Interface contacts:
Residue F13 in protein 1 contacts residue V78 in protein 2 (closest heavy-atom distance 4.1 Å).
Residue Q18 in protein 1 contacts residue M28 in protein 2 (closest heavy-atom distance 4.3 Å).
Residue F13 in protein 1 contacts residue R71 in protein 2 (closest heavy-atom distance 3.7 Å).
Residue D10 in protein 1 is in contact with residue A24 in protein 2 (closest heavy-atom distance 4.5 Å).
Residue D10 in protein 1 contacts residue S25 in protein 2 (closest heavy-atom distance 3.5 Å).
Residue D10 in protein 1 interacts with residue M28 in protein 2 (closest heavy-atom distance 4.0 Å).
Residue A12 in protein 1 interacts with residue L29 in protein 2 (closest heavy-atom distance 3.3 Å).
Residue F13 in protein 1 interacts with residue T77 in protein 2 (closest heavy-atom distance 3.6 Å).
Residue W8 in protein 1 is in contact with residue M28 in protein 2 (closest heavy-atom distance 3.7 Å).
Residue F13 in protein 1 contacts residue L29 in protein 2 (closest heavy-atom distance 3.6 Å).
Residue E9 in protein 1 contacts residue M28 in protein 2 (closest heavy-atom distance 3.2 Å).
Residue L14 in protein 1 interacts with residue M28 in protein 2 (closest heavy-atom distance 3.5 Å).
Residue F13 in protein 1 is in contact with residue F32 in protein 2 (closest heavy-atom distance 3.5 Å).
Residue G11 in protein 1 interacts with residue S25 in protein 2 (closest heavy-atom distance 4.8 Å).
Residue G11 in protein 1 interacts with residue L29 in protein 2 (closest heavy-atom distance 4.8 Å).
Residue G11 in protein 1 contacts residue I27 in protein 2 (closest heavy-atom distance 4.3 Å).
Residue S141 in protein 1 contacts residue T103 in protein 2 (closest heavy-atom distance 4.3 Å).
Residue D10 in protein 1 interacts with residue G26 in protein 2 (closest heavy-atom distance 2.9 Å).
Residue A12 in protein 1 is in contact with residue S76 in protein 2 (closest heavy-atom distance 3.4 Å).
Residue D10 in protein 1 interacts with residue I27 in protein 2 (closest heavy-atom distance 2.5 Å).
Residue A12 in protein 1 interacts with residue I27 in protein 2 (closest heavy-atom distance 4.9 Å).
Residue M15 in protein 1 contacts residue N73 in protein 2 (closest heavy-atom distance 3.8 Å).
Residue F13 in protein 1 interacts with residue N73 in protein 2 (closest heavy-atom distance 3.5 Å).
Residue L14 in protein 1 is in contact with residue L29 in protein 2 (closest heavy-atom distance 2.7 Å).
Residue G11 in protein 1 is in contact with residue S76 in protein 2 (closest heavy-atom distance 3.8 Å).
Residue F13 in protein 1 contacts residue D72 in protein 2 (closest heavy-atom distance 3.9 Å).
Residue A12 in protein 1 is in contact with residue M28 in protein 2 (closest heavy-atom distance 3.6 Å).
Residue F13 in protein 1 interacts with residue S76 in protein 2 (closest heavy-atom distance 3.3 Å).
Residue F13 in protein 1 interacts with residue M34 in protein 2 (closest heavy-atom distance 4.7 Å).
Residue G11 in protein 1 is in contact with residue A24 in protein 2 (closest heavy-atom distance 3.4 Å).
Residue L14 in protein 1 contacts residue G30 in protein 2 (closest heavy-atom distance 4.2 Å).

The following describes two proteins that form a bound complex.

Sequence of protein 1:
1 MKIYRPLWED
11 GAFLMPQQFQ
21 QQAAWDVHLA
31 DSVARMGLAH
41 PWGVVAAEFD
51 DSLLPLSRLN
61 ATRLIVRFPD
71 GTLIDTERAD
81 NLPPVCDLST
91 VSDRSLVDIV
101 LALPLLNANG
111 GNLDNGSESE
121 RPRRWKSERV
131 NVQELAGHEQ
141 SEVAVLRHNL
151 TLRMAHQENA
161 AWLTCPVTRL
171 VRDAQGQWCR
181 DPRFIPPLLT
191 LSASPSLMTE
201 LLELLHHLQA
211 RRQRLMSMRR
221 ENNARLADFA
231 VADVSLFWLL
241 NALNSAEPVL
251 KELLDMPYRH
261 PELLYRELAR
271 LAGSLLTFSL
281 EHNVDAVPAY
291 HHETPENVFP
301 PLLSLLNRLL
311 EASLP

Sequence of protein 2:
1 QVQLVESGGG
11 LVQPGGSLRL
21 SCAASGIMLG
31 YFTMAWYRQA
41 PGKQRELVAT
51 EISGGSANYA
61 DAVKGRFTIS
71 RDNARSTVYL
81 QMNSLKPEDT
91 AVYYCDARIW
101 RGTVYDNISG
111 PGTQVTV